Sequence of protein 1:
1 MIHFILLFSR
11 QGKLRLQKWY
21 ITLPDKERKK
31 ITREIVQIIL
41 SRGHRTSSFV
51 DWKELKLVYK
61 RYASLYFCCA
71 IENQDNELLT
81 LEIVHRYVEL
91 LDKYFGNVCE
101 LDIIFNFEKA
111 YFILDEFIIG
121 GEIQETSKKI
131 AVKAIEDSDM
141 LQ

Sequence of protein 2:
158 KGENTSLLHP

Interface contacts:
Residue E100 in protein 1 contacts residue N161 in protein 2 (closest heavy-atom distance 4.6 Å).
Residue V98 in protein 1 is in contact with residue T162 in protein 2 (closest heavy-atom distance 3.8 Å).
Residue C99 in protein 1 interacts with residue N161 in protein 2 (closest heavy-atom distance 4.4 Å).
Residue L101 in protein 1 interacts with residue E160 in protein 2 (closest heavy-atom distance 3.8 Å).
Residue S64 in protein 1 contacts residue G159 in protein 2 (closest heavy-atom distance 4.5 Å).
Residue E100 in protein 1 is in contact with residue E160 in protein 2 (closest heavy-atom distance 2.5 Å).
Residue V98 in protein 1 is in contact with residue S163 in protein 2 (closest heavy-atom distance 3.3 Å).
Residue Y62 in protein 1 interacts with residue L164 in protein 2 (closest heavy-atom distance 2.9 Å).
Residue A63 in protein 1 interacts with residue L164 in protein 2 (closest heavy-atom distance 3.9 Å).
Residue E100 in protein 1 interacts with residue T162 in protein 2 (closest heavy-atom distance 4.5 Å).
Residue C99 in protein 1 interacts with residue T162 in protein 2 (closest heavy-atom distance 3.6 Å).
Residue C99 in protein 1 interacts with residue E160 in protein 2 (closest heavy-atom distance 3.4 Å).
Residue C99 in protein 1 is in contact with residue S163 in protein 2 (closest heavy-atom distance 5.0 Å).
Residue Y62 in protein 1 is in contact with residue S163 in protein 2 (closest heavy-atom distance 4.8 Å).
Residue V98 in protein 1 interacts with residue L164 in protein 2 (closest heavy-atom distance 3.2 Å).

The following describes two proteins that form a bound complex.